Interface contacts:
Residue R343 in the first protein contacts residue N366 in the second protein (closest heavy-atom distance 2.5 Å).
Residue D16 in the first protein interacts with residue Q181 in the second protein (closest heavy-atom distance 2.9 Å).
Residue L551 in the first protein is in contact with residue F557 in the second protein (closest heavy-atom distance 3.6 Å).
Residue T518 in the first protein is in contact with residue M102 in the second protein (closest heavy-atom distance 3.0 Å).
Residue T434 in the first protein is in contact with residue I109 in the second protein (closest heavy-atom distance 3.4 Å).
Residue K163 in the first protein interacts with residue I149 in the second protein (closest heavy-atom distance 3.5 Å).
Residue D325 in the first protein contacts residue Y53 in the second protein (closest heavy-atom distance 2.3 Å).
Residue A390 in the first protein is in contact with residue Q387 in the second protein (closest heavy-atom distance 3.2 Å).
Residue R81 in the first protein contacts residue K563 in the second protein (closest heavy-atom distance 3.5 Å).
Residue Y403 in the first protein is in contact with residue P398 in the second protein (closest heavy-atom distance 3.0 Å).
Residue E414 in the first protein interacts with residue P62 in the second protein (closest heavy-atom distance 3.2 Å).
Residue K348 in the first protein contacts residue P370 in the second protein (closest heavy-atom distance 3.5 Å).
Residue R81 in the first protein is in contact with residue M102 in the second protein (closest heavy-atom distance 3.7 Å).
Residue Y403 in the first protein is in contact with residue L405 in the second protein (closest heavy-atom distance 3.5 Å).
Residue V319 in the first protein interacts with residue R61 in the second protein (closest heavy-atom distance 2.2 Å).
Residue V430 in the first protein is in contact with residue R72 in the second protein (closest heavy-atom distance 3.6 Å).
Residue Y517 in the first protein contacts residue M102 in the second protein (closest heavy-atom distance 3.6 Å).
Residue L322 in the first protein interacts with residue R61 in the second protein (closest heavy-atom distance 3.3 Å).
Residue D383 in the first protein is in contact with residue D383 in the second protein (closest heavy-atom distance 3.6 Å).
Residue M165 in the first protein is in contact with residue I109 in the second protein (closest heavy-atom distance 3.5 Å).
Residue K228 in the first protein contacts residue E185 in the second protein (closest heavy-atom distance 2.7 Å).
Residue K248 in the first protein interacts with residue Y191 in the second protein (closest heavy-atom distance 3.0 Å).
Residue A342 in the first protein interacts with residue G365 in the second protein (closest heavy-atom distance 2.6 Å).
Residue Y403 in the first protein contacts residue A402 in the second protein (closest heavy-atom distance 3.4 Å).
Residue P345 in the first protein interacts with residue Y371 in the second protein (closest heavy-atom distance 3.3 Å).
Residue E311 in the first protein is in contact with residue W211 in the second protein (closest heavy-atom distance 3.3 Å).
Residue T434 in the first protein is in contact with residue K108 in the second protein (closest heavy-atom distance 3.6 Å).
Residue R328 in the first protein interacts with residue Y53 in the second protein (closest heavy-atom distance 2.4 Å).
Residue S160 in the first protein interacts with residue N182 in the second protein (closest heavy-atom distance 3.2 Å).
Residue G318 in the first protein contacts residue R61 in the second protein (closest heavy-atom distance 3.5 Å).
Residue K248 in the first protein interacts with residue A188 in the second protein (closest heavy-atom distance 3.5 Å).
Residue Q429 in the first protein is in contact with residue Q73 in the second protein (closest heavy-atom distance 2.7 Å).
Residue M332 in the first protein contacts residue V341 in the second protein (closest heavy-atom distance 3.3 Å).
Residue G382 in the first protein is in contact with residue D383 in the second protein (closest heavy-atom distance 3.1 Å).
Residue D250 in the first protein contacts residue E189 in the second protein (closest heavy-atom distance 3.0 Å).
Residue Y392 in the first protein is in contact with residue Y371 in the second protein (closest heavy-atom distance 2.8 Å).
Residue F350 in the first protein interacts with residue P370 in the second protein (closest heavy-atom distance 3.2 Å).
Residue G580 in the first protein is in contact with residue M567 in the second protein (closest heavy-atom distance 3.5 Å).
Residue L164 in the first protein is in contact with residue E147 in the second protein (closest heavy-atom distance 3.0 Å).
Residue I251 in the first protein contacts residue I293 in the second protein (closest heavy-atom distance 3.6 Å).
Residue A342 in the first protein interacts with residue N366 in the second protein (closest heavy-atom distance 3.6 Å).
Residue M165 in the first protein contacts residue T106 in the second protein (closest heavy-atom distance 3.5 Å).
Residue I356 in the first protein is in contact with residue Y372 in the second protein (closest heavy-atom distance 3.3 Å).
Residue N394 in the first protein is in contact with residue L389 in the second protein (closest heavy-atom distance 3.3 Å).
Residue R321 in the first protein contacts residue D58 in the second protein (closest heavy-atom distance 3.4 Å).
Residue L329 in the first protein is in contact with residue N337 in the second protein (closest heavy-atom distance 3.6 Å).
Residue D509 in the first protein is in contact with residue Q135 in the second protein (closest heavy-atom distance 2.9 Å).
Residue D325 in the first protein is in contact with residue F57 in the second protein (closest heavy-atom distance 3.5 Å).
Residue R321 in the first protein interacts with residue R61 in the second protein (closest heavy-atom distance 3.0 Å).
Residue R343 in the first protein contacts residue Y363 in the second protein (closest heavy-atom distance 3.1 Å).
Residue D166 in the first protein is in contact with residue R145 in the second protein (closest heavy-atom distance 3.5 Å).
Residue I251 in the first protein is in contact with residue D131 in the second protein (closest heavy-atom distance 3.2 Å).
Residue T434 in the first protein is in contact with residue N112 in the second protein (closest heavy-atom distance 3.5 Å).
Residue T434 in the first protein interacts with residue R72 in the second protein (closest heavy-atom distance 3.4 Å).
Residue F309 in the first protein is in contact with residue H150 in the second protein (closest heavy-atom distance 3.2 Å).
Residue M440 in the first protein is in contact with residue T106 in the second protein (closest heavy-atom distance 3.6 Å).
Residue Y48 in the first protein contacts residue A342 in the second protein (closest heavy-atom distance 3.4 Å).
Residue S160 in the first protein is in contact with residue S180 in the second protein (closest heavy-atom distance 3.4 Å).
Residue L539 in the first protein is in contact with residue L539 in the second protein (closest heavy-atom distance 3.6 Å).
Residue E317 in the first protein contacts residue Q40 in the second protein (closest heavy-atom distance 2.7 Å).

These two protein chains interact to form a complex.

Sequence of the second protein:
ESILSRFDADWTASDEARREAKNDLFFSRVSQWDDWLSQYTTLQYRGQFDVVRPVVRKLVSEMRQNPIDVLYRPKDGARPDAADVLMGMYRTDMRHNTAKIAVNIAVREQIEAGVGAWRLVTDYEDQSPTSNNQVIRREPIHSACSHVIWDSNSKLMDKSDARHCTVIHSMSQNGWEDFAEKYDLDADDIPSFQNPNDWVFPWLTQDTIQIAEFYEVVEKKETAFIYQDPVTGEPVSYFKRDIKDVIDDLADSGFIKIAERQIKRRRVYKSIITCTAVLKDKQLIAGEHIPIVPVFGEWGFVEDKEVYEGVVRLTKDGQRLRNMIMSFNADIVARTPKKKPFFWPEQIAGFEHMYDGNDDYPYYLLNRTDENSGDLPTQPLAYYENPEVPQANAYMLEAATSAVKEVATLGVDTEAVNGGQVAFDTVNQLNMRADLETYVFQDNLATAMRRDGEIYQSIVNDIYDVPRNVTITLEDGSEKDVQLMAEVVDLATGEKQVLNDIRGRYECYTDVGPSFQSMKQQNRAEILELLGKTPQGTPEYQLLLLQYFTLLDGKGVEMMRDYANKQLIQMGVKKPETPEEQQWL

Sequence of the first protein:
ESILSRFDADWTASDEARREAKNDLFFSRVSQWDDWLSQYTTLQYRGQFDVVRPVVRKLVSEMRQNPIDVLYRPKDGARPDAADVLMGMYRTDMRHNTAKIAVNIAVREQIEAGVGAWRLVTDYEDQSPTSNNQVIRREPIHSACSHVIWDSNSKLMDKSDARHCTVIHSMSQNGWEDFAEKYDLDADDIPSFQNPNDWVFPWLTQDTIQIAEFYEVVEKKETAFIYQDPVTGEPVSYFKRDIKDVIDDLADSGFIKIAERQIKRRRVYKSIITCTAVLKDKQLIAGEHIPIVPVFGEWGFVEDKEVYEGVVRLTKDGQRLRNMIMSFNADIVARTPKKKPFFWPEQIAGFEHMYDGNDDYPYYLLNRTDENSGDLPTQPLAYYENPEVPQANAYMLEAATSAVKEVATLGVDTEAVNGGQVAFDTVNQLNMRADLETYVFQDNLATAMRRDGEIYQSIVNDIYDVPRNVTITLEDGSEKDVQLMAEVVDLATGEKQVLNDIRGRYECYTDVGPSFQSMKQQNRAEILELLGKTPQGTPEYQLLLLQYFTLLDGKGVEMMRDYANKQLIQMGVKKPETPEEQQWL